Sequence of protein 2:
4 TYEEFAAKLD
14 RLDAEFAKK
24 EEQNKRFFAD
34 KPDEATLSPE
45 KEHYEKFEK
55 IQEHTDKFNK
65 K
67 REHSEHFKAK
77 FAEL

These two protein chains interact to form a complex.

Contacts between the two chains:
Residue F62 in protein 1 is in contact with residue F62 in protein 2 (closest heavy-atom distance 3.4 Å).
Residue H69 in protein 1 interacts with residue I55 in protein 2 (closest heavy-atom distance 4.2 Å).
Residue L15 in protein 1 interacts with residue K22 in protein 2 (closest heavy-atom distance 3.7 Å).
Residue F51 in protein 1 contacts residue F77 in protein 2 (closest heavy-atom distance 3.9 Å).
Residue F73 in protein 1 is in contact with residue F30 in protein 2 (closest heavy-atom distance 4.2 Å).
Residue F30 in protein 1 interacts with residue E7 in protein 2 (closest heavy-atom distance 4.3 Å).
Residue Q84 in protein 1 interacts with residue P35 in protein 2 (closest heavy-atom distance 4.2 Å).
Residue K50 in protein 1 interacts with residue L80 in protein 2 (closest heavy-atom distance 3.6 Å).
Residue H58 in protein 1 contacts residue H69 in protein 2 (closest heavy-atom distance 3.0 Å).
Residue H58 in protein 1 contacts residue L12 in protein 2 (closest heavy-atom distance 3.4 Å).
Residue E57 in protein 1 interacts with residue F73 in protein 2 (closest heavy-atom distance 4.1 Å).
Residue H58 in protein 1 is in contact with residue S70 in protein 2 (closest heavy-atom distance 3.0 Å).
Residue F8 in protein 1 contacts residue F30 in protein 2 (closest heavy-atom distance 3.5 Å).
Residue H47 in protein 1 is in contact with residue F77 in protein 2 (closest heavy-atom distance 4.3 Å).
Residue F77 in protein 1 interacts with residue F30 in protein 2 (closest heavy-atom distance 3.4 Å).
Residue H58 in protein 1 is in contact with residue L15 in protein 2 (closest heavy-atom distance 4.2 Å).
Residue I55 in protein 1 interacts with residue K11 in protein 2 (closest heavy-atom distance 3.7 Å).
Residue T59 in protein 1 contacts residue F19 in protein 2 (closest heavy-atom distance 4.1 Å).
Residue F30 in protein 1 contacts residue R14 in protein 2 (closest heavy-atom distance 4.0 Å).
Residue F73 in protein 1 contacts residue N27 in protein 2 (closest heavy-atom distance 3.7 Å).
Residue I55 in protein 1 is in contact with residue L15 in protein 2 (closest heavy-atom distance 3.8 Å).
Residue D16 in protein 1 is in contact with residue K22 in protein 2 (closest heavy-atom distance 2.9 Å).
Residue I55 in protein 1 contacts residue F8 in protein 2 (closest heavy-atom distance 3.6 Å).
Residue H69 in protein 1 contacts residue T59 in protein 2 (closest heavy-atom distance 4.0 Å).
Residue D16 in protein 1 is in contact with residue Q26 in protein 2 (closest heavy-atom distance 4.1 Å).
Residue K61 in protein 1 contacts residue H69 in protein 2 (closest heavy-atom distance 3.5 Å).
Residue N27 in protein 1 contacts residue K11 in protein 2 (closest heavy-atom distance 3.2 Å).
Residue H47 in protein 1 interacts with residue L80 in protein 2 (closest heavy-atom distance 3.7 Å).
Residue L80 in protein 1 is in contact with residue F51 in protein 2 (closest heavy-atom distance 3.7 Å).
Residue F62 in protein 1 interacts with residue K65 in protein 2 (closest heavy-atom distance 3.5 Å).
Residue L80 in protein 1 is in contact with residue H47 in protein 2 (closest heavy-atom distance 4.2 Å).
Residue Q84 in protein 1 contacts residue L40 in protein 2 (closest heavy-atom distance 3.3 Å).
Residue F51 in protein 1 interacts with residue T4 in protein 2 (closest heavy-atom distance 4.2 Å).
Residue F19 in protein 1 contacts residue K22 in protein 2 (closest heavy-atom distance 3.4 Å).
Residue F19 in protein 1 is in contact with residue F19 in protein 2 (closest heavy-atom distance 3.5 Å).
Residue F73 in protein 1 contacts residue F51 in protein 2 (closest heavy-atom distance 3.9 Å).
Residue F19 in protein 1 contacts residue E18 in protein 2 (closest heavy-atom distance 3.4 Å).
Residue F62 in protein 1 is in contact with residue F19 in protein 2 (closest heavy-atom distance 3.9 Å).
Residue T59 in protein 1 interacts with residue L15 in protein 2 (closest heavy-atom distance 3.4 Å).
Residue F77 in protein 1 contacts residue F51 in protein 2 (closest heavy-atom distance 3.7 Å).
Residue F73 in protein 1 contacts residue I55 in protein 2 (closest heavy-atom distance 3.5 Å).
Residue F30 in protein 1 is in contact with residue K11 in protein 2 (closest heavy-atom distance 3.8 Å).
Residue L80 in protein 1 interacts with residue Y48 in protein 2 (closest heavy-atom distance 3.5 Å).
Residue Q26 in protein 1 contacts residue L15 in protein 2 (closest heavy-atom distance 3.3 Å).
Residue Q83 in protein 1 contacts residue H47 in protein 2 (closest heavy-atom distance 3.0 Å).
Residue L15 in protein 1 contacts residue Q26 in protein 2 (closest heavy-atom distance 3.3 Å).
Residue F62 in protein 1 contacts residue H69 in protein 2 (closest heavy-atom distance 3.2 Å).
Residue H69 in protein 1 contacts residue H58 in protein 2 (closest heavy-atom distance 3.5 Å).
Residue Q26 in protein 1 interacts with residue K11 in protein 2 (closest heavy-atom distance 3.4 Å).
Residue H72 in protein 1 is in contact with residue H58 in protein 2 (closest heavy-atom distance 3.3 Å).
Residue H58 in protein 1 interacts with residue D16 in protein 2 (closest heavy-atom distance 2.9 Å).
Residue Q26 in protein 1 interacts with residue E18 in protein 2 (closest heavy-atom distance 2.8 Å).
Residue K76 in protein 1 interacts with residue F51 in protein 2 (closest heavy-atom distance 3.5 Å).
Residue K65 in protein 1 contacts residue F62 in protein 2 (closest heavy-atom distance 3.7 Å).
Residue N27 in protein 1 contacts residue L15 in protein 2 (closest heavy-atom distance 3.5 Å).
Residue H58 in protein 1 interacts with residue F73 in protein 2 (closest heavy-atom distance 3.6 Å).
Residue F51 in protein 1 interacts with residue F8 in protein 2 (closest heavy-atom distance 3.4 Å).
Residue I55 in protein 1 interacts with residue L12 in protein 2 (closest heavy-atom distance 3.7 Å).
Residue Q84 in protein 1 is in contact with residue Y48 in protein 2 (closest heavy-atom distance 3.5 Å).
Residue N63 in protein 1 contacts residue F19 in protein 2 (closest heavy-atom distance 3.1 Å).

Sequence of protein 1:
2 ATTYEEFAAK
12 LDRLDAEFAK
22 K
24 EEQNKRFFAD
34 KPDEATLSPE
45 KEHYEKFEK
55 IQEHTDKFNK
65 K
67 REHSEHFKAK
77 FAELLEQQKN